Sequence of chain A:
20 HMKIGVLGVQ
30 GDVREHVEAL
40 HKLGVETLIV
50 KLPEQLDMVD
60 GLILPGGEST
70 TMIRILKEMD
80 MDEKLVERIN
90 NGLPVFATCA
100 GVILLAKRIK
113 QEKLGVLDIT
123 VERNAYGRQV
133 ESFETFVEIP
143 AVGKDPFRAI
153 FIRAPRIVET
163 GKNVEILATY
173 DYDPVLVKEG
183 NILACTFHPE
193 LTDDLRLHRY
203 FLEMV

Contacts between the two chains:
Residue T277 in chain B contacts residue K50 in chain A (closest heavy-atom distance 2.7 Å).
Residue P98 in chain B contacts residue R155 in chain A (closest heavy-atom distance 3.4 Å).
Residue E36 in chain B is in contact with residue D31 in chain A (closest heavy-atom distance 3.8 Å).
Residue I97 in chain B contacts residue E67 in chain A (closest heavy-atom distance 3.7 Å).
Residue V61 in chain B is in contact with residue T70 in chain A (closest heavy-atom distance 3.8 Å).
Residue K25 in chain B is in contact with residue S134 in chain A (closest heavy-atom distance 3.6 Å).
Residue I29 in chain B is in contact with residue R150 in chain A (closest heavy-atom distance 3.6 Å).
Residue F38 in chain B contacts residue Q29 in chain A (closest heavy-atom distance 3.5 Å).
Residue M37 in chain B is in contact with residue H190 in chain A (closest heavy-atom distance 3.7 Å).
Residue I29 in chain B is in contact with residue I152 in chain A (closest heavy-atom distance 3.5 Å).
Residue K24 in chain B interacts with residue F135 in chain A (closest heavy-atom distance 3.1 Å).
Residue I284 in chain B interacts with residue M78 in chain A (closest heavy-atom distance 3.1 Å).
Residue E57 in chain B contacts residue R73 in chain A (closest heavy-atom distance 3.0 Å).
Residue S96 in chain B interacts with residue N126 in chain A (closest heavy-atom distance 3.6 Å).
Residue M37 in chain B contacts residue Q29 in chain A (closest heavy-atom distance 2.9 Å).
Residue D120 in chain B is in contact with residue R155 in chain A (closest heavy-atom distance 3.3 Å).
Residue K24 in chain B interacts with residue E136 in chain A (closest heavy-atom distance 2.9 Å).
Residue E36 in chain B contacts residue R33 in chain A (closest heavy-atom distance 3.4 Å).
Residue M37 in chain B is in contact with residue D31 in chain A (closest heavy-atom distance 3.5 Å).
Residue T277 in chain B interacts with residue I74 in chain A (closest heavy-atom distance 3.3 Å).
Residue I30 in chain B interacts with residue Q131 in chain A (closest heavy-atom distance 3.5 Å).
Residue I23 in chain B contacts residue T137 in chain A (closest heavy-atom distance 3.7 Å).
Residue I97 in chain B is in contact with residue T69 in chain A (closest heavy-atom distance 3.8 Å).
Residue K39 in chain B interacts with residue G30 in chain A (closest heavy-atom distance 3.0 Å).
Residue K270 in chain B is in contact with residue E77 in chain A (closest heavy-atom distance 3.4 Å).
Residue T277 in chain B is in contact with residue V28 in chain A (closest heavy-atom distance 2.8 Å).
Residue M92 in chain B interacts with residue R130 in chain A (closest heavy-atom distance 3.1 Å).
Residue I29 in chain B is in contact with residue L193 in chain A (closest heavy-atom distance 3.5 Å).
Residue I29 in chain B contacts residue E136 in chain A (closest heavy-atom distance 3.4 Å).
Residue I23 in chain B interacts with residue E136 in chain A (closest heavy-atom distance 3.5 Å).
Residue F34 in chain B contacts residue I154 in chain A (closest heavy-atom distance 3.6 Å).
Residue R225 in chain B interacts with residue E37 in chain A (closest heavy-atom distance 3.0 Å).
Residue Y278 in chain B contacts residue L51 in chain A (closest heavy-atom distance 3.8 Å).
Residue F34 in chain B is in contact with residue R155 in chain A (closest heavy-atom distance 3.7 Å).
Residue F34 in chain B is in contact with residue Q131 in chain A (closest heavy-atom distance 3.2 Å).
Residue I30 in chain B contacts residue F135 in chain A (closest heavy-atom distance 3.6 Å).
Residue K25 in chain B is in contact with residue E133 in chain A (closest heavy-atom distance 3.0 Å).
Residue G118 in chain B contacts residue R130 in chain A (closest heavy-atom distance 3.3 Å).
Residue A60 in chain B interacts with residue T70 in chain A (closest heavy-atom distance 3.3 Å).
Residue D120 in chain B interacts with residue Q131 in chain A (closest heavy-atom distance 2.8 Å).
Residue K39 in chain B is in contact with residue R33 in chain A (closest heavy-atom distance 3.6 Å).
Residue Y278 in chain B is in contact with residue M78 in chain A (closest heavy-atom distance 3.3 Å).
Residue T27 in chain B interacts with residue E136 in chain A (closest heavy-atom distance 2.8 Å).
Residue P98 in chain B is in contact with residue E67 in chain A (closest heavy-atom distance 3.6 Å).
Residue D280 in chain B interacts with residue K50 in chain A (closest heavy-atom distance 3.5 Å).
Residue S96 in chain B interacts with residue R155 in chain A (closest heavy-atom distance 3.4 Å).
Residue G59 in chain B contacts residue T70 in chain A (closest heavy-atom distance 2.7 Å).
Residue D120 in chain B contacts residue R130 in chain A (closest heavy-atom distance 2.9 Å).
Residue K39 in chain B interacts with residue E34 in chain A (closest heavy-atom distance 2.8 Å).
Residue V61 in chain B interacts with residue E67 in chain A (closest heavy-atom distance 3.3 Å).
Residue R225 in chain B contacts residue R33 in chain A (closest heavy-atom distance 3.4 Å).
Residue E36 in chain B interacts with residue E34 in chain A (closest heavy-atom distance 3.2 Å).
Residue I30 in chain B interacts with residue S134 in chain A (closest heavy-atom distance 3.5 Å).
Residue S96 in chain B interacts with residue R125 in chain A (closest heavy-atom distance 3.1 Å).
Residue Y278 in chain B is in contact with residue K50 in chain A (closest heavy-atom distance 2.8 Å).
Residue K39 in chain B contacts residue Q29 in chain A (closest heavy-atom distance 2.9 Å).
Residue I23 in chain B interacts with residue Y172 in chain A (closest heavy-atom distance 3.1 Å).
Residue M37 in chain B interacts with residue G66 in chain A (closest heavy-atom distance 3.5 Å).
Residue E22 in chain B is in contact with residue T137 in chain A (closest heavy-atom distance 3.1 Å).
Residue L274 in chain B is in contact with residue E77 in chain A (closest heavy-atom distance 3.7 Å).

Sequence of chain B:
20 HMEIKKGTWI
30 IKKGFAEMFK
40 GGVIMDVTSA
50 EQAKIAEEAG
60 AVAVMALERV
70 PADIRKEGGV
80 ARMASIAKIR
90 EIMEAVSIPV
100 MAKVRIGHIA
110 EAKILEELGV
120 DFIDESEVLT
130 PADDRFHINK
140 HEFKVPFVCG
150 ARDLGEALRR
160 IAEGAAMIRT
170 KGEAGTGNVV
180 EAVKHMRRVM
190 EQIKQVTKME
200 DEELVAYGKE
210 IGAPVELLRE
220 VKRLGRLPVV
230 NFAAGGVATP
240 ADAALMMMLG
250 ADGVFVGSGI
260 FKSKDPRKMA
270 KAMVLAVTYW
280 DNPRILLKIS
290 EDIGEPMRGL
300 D

These two protein chains interact to form a complex.